This data describes a binding interaction between two proteins.

Sequence of protein 2:
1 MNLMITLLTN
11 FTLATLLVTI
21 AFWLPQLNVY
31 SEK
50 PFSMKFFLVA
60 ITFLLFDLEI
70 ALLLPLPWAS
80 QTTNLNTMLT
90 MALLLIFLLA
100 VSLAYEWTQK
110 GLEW

Sequence of protein 1:
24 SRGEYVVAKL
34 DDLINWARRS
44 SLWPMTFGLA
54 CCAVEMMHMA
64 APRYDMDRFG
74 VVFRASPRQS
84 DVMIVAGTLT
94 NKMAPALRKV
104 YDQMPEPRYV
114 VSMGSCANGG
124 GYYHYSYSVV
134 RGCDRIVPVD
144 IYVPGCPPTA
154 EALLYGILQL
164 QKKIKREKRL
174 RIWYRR

Interface contacts:
Residue E109 in protein 1 interacts with residue V29 in protein 2 (closest heavy-atom distance 3.5 Å).
Residue E109 in protein 1 interacts with residue E32 in protein 2 (closest heavy-atom distance 5.0 Å).
Residue W176 in protein 1 contacts residue L27 in protein 2 (closest heavy-atom distance 3.5 Å).
Residue R111 in protein 1 contacts residue E32 in protein 2 (closest heavy-atom distance 4.7 Å).
Residue E109 in protein 1 contacts residue Y30 in protein 2 (closest heavy-atom distance 3.4 Å).
Residue R172 in protein 1 contacts residue L27 in protein 2 (closest heavy-atom distance 4.1 Å).
Residue D105 in protein 1 contacts residue K33 in protein 2 (closest heavy-atom distance 4.0 Å).
Residue L173 in protein 1 interacts with residue L27 in protein 2 (closest heavy-atom distance 4.5 Å).